Residue-level contacts at the interface:
Residue V315 in protein 2 is in contact with residue P10 in protein 1 (closest heavy-atom distance 4.1 Å).
Residue A230 in protein 2 contacts residue I2 in protein 1 (closest heavy-atom distance 4.4 Å).
Residue C41 in protein 2 interacts with residue P10 in protein 1 (closest heavy-atom distance 3.6 Å).
Residue S245 in protein 2 is in contact with residue I11 in protein 1 (closest heavy-atom distance 3.5 Å).
Residue S312 in protein 2 is in contact with residue R8 in protein 1 (closest heavy-atom distance 4.8 Å).
Residue V30 in protein 2 contacts residue I11 in protein 1 (closest heavy-atom distance 4.0 Å).
Residue T242 in protein 2 is in contact with residue R8 in protein 1 (closest heavy-atom distance 2.8 Å).
Residue A230 in protein 2 is in contact with residue L4 in protein 1 (closest heavy-atom distance 3.6 Å).
Residue V234 in protein 2 is in contact with residue Y6 in protein 1 (closest heavy-atom distance 4.5 Å).
Residue V315 in protein 2 interacts with residue Y6 in protein 1 (closest heavy-atom distance 3.7 Å).
Residue S245 in protein 2 interacts with residue D13 in protein 1 (closest heavy-atom distance 4.5 Å).
Residue V315 in protein 2 interacts with residue K7 in protein 1 (closest heavy-atom distance 2.8 Å).
Residue A316 in protein 2 is in contact with residue Y6 in protein 1 (closest heavy-atom distance 4.3 Å).
Residue A34 in protein 2 contacts residue Y14 in protein 1 (closest heavy-atom distance 3.7 Å).
Residue F35 in protein 2 contacts residue Y14 in protein 1 (closest heavy-atom distance 3.4 Å).
Residue D38 in protein 2 interacts with residue Y14 in protein 1 (closest heavy-atom distance 3.5 Å).
Residue I37 in protein 2 contacts residue I11 in protein 1 (closest heavy-atom distance 4.1 Å).
Residue D38 in protein 2 is in contact with residue K9 in protein 1 (closest heavy-atom distance 4.3 Å).
Residue E317 in protein 2 is in contact with residue K7 in protein 1 (closest heavy-atom distance 3.5 Å).
Residue F35 in protein 2 contacts residue F16 in protein 1 (closest heavy-atom distance 3.5 Å).
Residue V234 in protein 2 interacts with residue L4 in protein 1 (closest heavy-atom distance 4.3 Å).
Residue A34 in protein 2 interacts with residue I11 in protein 1 (closest heavy-atom distance 3.7 Å).
Residue T42 in protein 2 interacts with residue Y6 in protein 1 (closest heavy-atom distance 3.8 Å).
Residue T42 in protein 2 contacts residue K9 in protein 1 (closest heavy-atom distance 4.6 Å).
Residue F40 in protein 2 is in contact with residue Y6 in protein 1 (closest heavy-atom distance 4.5 Å).
Residue A316 in protein 2 interacts with residue L4 in protein 1 (closest heavy-atom distance 4.7 Å).
Residue T42 in protein 2 is in contact with residue P10 in protein 1 (closest heavy-atom distance 4.0 Å).
Residue V315 in protein 2 contacts residue K9 in protein 1 (closest heavy-atom distance 3.9 Å).
Residue T242 in protein 2 contacts residue P12 in protein 1 (closest heavy-atom distance 4.3 Å).
Residue E317 in protein 2 interacts with residue E5 in protein 1 (closest heavy-atom distance 2.8 Å).
Residue T242 in protein 2 contacts residue K9 in protein 1 (closest heavy-atom distance 4.1 Å).
Residue S245 in protein 2 interacts with residue P12 in protein 1 (closest heavy-atom distance 4.5 Å).
Residue V239 in protein 2 interacts with residue R8 in protein 1 (closest heavy-atom distance 4.6 Å).
Residue A241 in protein 2 contacts residue I11 in protein 1 (closest heavy-atom distance 4.0 Å).
Residue L313 in protein 2 is in contact with residue R8 in protein 1 (closest heavy-atom distance 2.6 Å).
Residue A241 in protein 2 interacts with residue P10 in protein 1 (closest heavy-atom distance 3.7 Å).
Residue G238 in protein 2 is in contact with residue R8 in protein 1 (closest heavy-atom distance 3.9 Å).
Residue T242 in protein 2 interacts with residue P10 in protein 1 (closest heavy-atom distance 2.6 Å).
Residue D38 in protein 2 interacts with residue I11 in protein 1 (closest heavy-atom distance 4.9 Å).
Residue S314 in protein 2 contacts residue R8 in protein 1 (closest heavy-atom distance 3.4 Å).
Residue C41 in protein 2 is in contact with residue Y6 in protein 1 (closest heavy-atom distance 3.2 Å).
Residue V315 in protein 2 interacts with residue E5 in protein 1 (closest heavy-atom distance 4.3 Å).
Residue C41 in protein 2 contacts residue R8 in protein 1 (closest heavy-atom distance 4.4 Å).
Residue I37 in protein 2 contacts residue P10 in protein 1 (closest heavy-atom distance 3.6 Å).
Residue T42 in protein 2 interacts with residue R8 in protein 1 (closest heavy-atom distance 4.7 Å).
Residue A316 in protein 2 contacts residue K7 in protein 1 (closest heavy-atom distance 4.1 Å).
Residue G43 in protein 2 contacts residue Y6 in protein 1 (closest heavy-atom distance 3.3 Å).
Residue V315 in protein 2 contacts residue R8 in protein 1 (closest heavy-atom distance 3.4 Å).
Residue A316 in protein 2 interacts with residue E5 in protein 1 (closest heavy-atom distance 3.3 Å).
Residue P44 in protein 2 is in contact with residue Y6 in protein 1 (closest heavy-atom distance 3.9 Å).
Residue S314 in protein 2 is in contact with residue K7 in protein 1 (closest heavy-atom distance 4.0 Å).
Residue T242 in protein 2 is in contact with residue I11 in protein 1 (closest heavy-atom distance 4.7 Å).
Residue G238 in protein 2 interacts with residue P10 in protein 1 (closest heavy-atom distance 3.6 Å).
Residue S231 in protein 2 contacts residue L4 in protein 1 (closest heavy-atom distance 4.2 Å).
Residue D38 in protein 2 is in contact with residue P10 in protein 1 (closest heavy-atom distance 3.8 Å).
Residue S245 in protein 2 contacts residue P10 in protein 1 (closest heavy-atom distance 4.7 Å).

Sequence of protein 1:
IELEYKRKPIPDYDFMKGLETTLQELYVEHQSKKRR

Sequence of protein 2:
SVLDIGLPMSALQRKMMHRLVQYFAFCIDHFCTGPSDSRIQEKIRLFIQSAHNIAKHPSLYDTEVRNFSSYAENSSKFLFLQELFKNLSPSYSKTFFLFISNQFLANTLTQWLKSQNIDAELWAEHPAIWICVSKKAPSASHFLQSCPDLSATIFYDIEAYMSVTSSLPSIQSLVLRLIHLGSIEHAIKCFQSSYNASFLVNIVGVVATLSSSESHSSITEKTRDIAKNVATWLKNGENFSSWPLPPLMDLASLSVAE

The following describes two proteins that form a bound complex.